Interface contacts:
Residue Y130 in chain B contacts residue V11 in chain A (closest heavy-atom distance 4.0 Å).
Residue T133 in chain B contacts residue R3 in chain A (closest heavy-atom distance 3.0 Å).
Residue S171 in chain B contacts residue A10 in chain A (closest heavy-atom distance 4.7 Å).
Residue R126 in chain B contacts residue V11 in chain A (closest heavy-atom distance 3.7 Å).
Residue Y151 in chain B contacts residue Y7 in chain A (closest heavy-atom distance 3.9 Å).
Residue V134 in chain B interacts with residue R3 in chain A (closest heavy-atom distance 4.1 Å).
Residue L131 in chain B is in contact with residue G1 in chain A (closest heavy-atom distance 4.5 Å).
Residue Y179 in chain B contacts residue A10 in chain A (closest heavy-atom distance 3.8 Å).
Residue Y130 in chain B is in contact with residue G1 in chain A (closest heavy-atom distance 3.0 Å).
Residue T181 in chain B contacts residue R3 in chain A (closest heavy-atom distance 3.0 Å).
Residue E170 in chain B interacts with residue V11 in chain A (closest heavy-atom distance 3.6 Å).
Residue Y130 in chain B contacts residue R3 in chain A (closest heavy-atom distance 3.4 Å).
Residue V134 in chain B is in contact with residue G1 in chain A (closest heavy-atom distance 4.9 Å).
Residue Y174 in chain B is in contact with residue A10 in chain A (closest heavy-atom distance 3.7 Å).
Residue Y130 in chain B interacts with residue L2 in chain A (closest heavy-atom distance 4.9 Å).
Residue G180 in chain B is in contact with residue Y7 in chain A (closest heavy-atom distance 3.5 Å).
Residue Y179 in chain B contacts residue Y7 in chain A (closest heavy-atom distance 3.8 Å).
Residue Y130 in chain B interacts with residue Y7 in chain A (closest heavy-atom distance 3.5 Å).
Residue P135 in chain B contacts residue Y7 in chain A (closest heavy-atom distance 3.7 Å).
Residue T133 in chain B contacts residue G1 in chain A (closest heavy-atom distance 3.0 Å).
Residue T173 in chain B is in contact with residue R9 in chain A (closest heavy-atom distance 4.7 Å).
Residue P135 in chain B is in contact with residue R3 in chain A (closest heavy-atom distance 3.6 Å).
Residue T173 in chain B interacts with residue A10 in chain A (closest heavy-atom distance 3.4 Å).
Residue D127 in chain B is in contact with residue R8 in chain A (closest heavy-atom distance 4.4 Å).
Residue E170 in chain B contacts residue Y7 in chain A (closest heavy-atom distance 2.5 Å).
Residue G172 in chain B interacts with residue V11 in chain A (closest heavy-atom distance 3.7 Å).
Residue Y151 in chain B is in contact with residue S4 in chain A (closest heavy-atom distance 3.1 Å).
Residue Y179 in chain B interacts with residue V11 in chain A (closest heavy-atom distance 4.4 Å).
Residue G172 in chain B interacts with residue A10 in chain A (closest heavy-atom distance 3.2 Å).
Residue Y130 in chain B contacts residue R8 in chain A (closest heavy-atom distance 4.1 Å).
Residue T181 in chain B is in contact with residue Y7 in chain A (closest heavy-atom distance 2.4 Å).
Residue S171 in chain B is in contact with residue V11 in chain A (closest heavy-atom distance 3.8 Å).
Residue Y174 in chain B is in contact with residue R9 in chain A (closest heavy-atom distance 3.1 Å).

Sequence of chain B:
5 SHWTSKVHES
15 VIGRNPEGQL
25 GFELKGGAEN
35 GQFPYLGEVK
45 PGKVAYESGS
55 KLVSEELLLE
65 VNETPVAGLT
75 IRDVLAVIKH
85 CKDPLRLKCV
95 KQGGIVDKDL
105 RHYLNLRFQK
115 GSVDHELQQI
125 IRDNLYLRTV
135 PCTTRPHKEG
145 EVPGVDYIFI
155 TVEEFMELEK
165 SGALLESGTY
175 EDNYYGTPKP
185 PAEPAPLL

These two protein chains interact to form a complex.

Sequence of chain A:
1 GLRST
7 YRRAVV